Interface contacts:
Residue Y319 in the first protein interacts with residue K138 in the second protein (closest heavy-atom distance 4.6 Å).
Residue H322 in the first protein contacts residue D151 in the second protein (closest heavy-atom distance 4.5 Å).
Residue H322 in the first protein contacts residue K154 in the second protein (closest heavy-atom distance 3.7 Å).
Residue G320 in the first protein contacts residue D151 in the second protein (closest heavy-atom distance 4.9 Å).
Residue Y319 in the first protein contacts residue G137 in the second protein (closest heavy-atom distance 4.2 Å).

This data describes a binding interaction between two proteins.

Sequence of the first protein:
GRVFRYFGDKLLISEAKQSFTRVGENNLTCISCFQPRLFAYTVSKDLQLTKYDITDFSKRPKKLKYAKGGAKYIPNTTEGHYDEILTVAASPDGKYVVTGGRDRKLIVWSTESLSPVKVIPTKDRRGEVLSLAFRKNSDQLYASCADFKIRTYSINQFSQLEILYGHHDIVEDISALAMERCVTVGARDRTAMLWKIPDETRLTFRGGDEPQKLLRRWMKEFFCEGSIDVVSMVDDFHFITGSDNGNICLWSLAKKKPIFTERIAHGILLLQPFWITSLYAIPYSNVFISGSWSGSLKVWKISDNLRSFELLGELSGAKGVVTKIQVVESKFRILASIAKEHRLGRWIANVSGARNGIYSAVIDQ

Sequence of the second protein:
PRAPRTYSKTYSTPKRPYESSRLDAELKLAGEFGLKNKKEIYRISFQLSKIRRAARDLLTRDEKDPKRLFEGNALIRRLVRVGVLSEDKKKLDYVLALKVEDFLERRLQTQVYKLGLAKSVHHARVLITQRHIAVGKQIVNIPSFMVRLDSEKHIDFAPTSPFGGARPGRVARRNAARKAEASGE